Contacts between the two chains:
Residue Y424 in protein 1 is in contact with residue I15 in protein 2 (closest heavy-atom distance 3.7 Å).
Residue L330 in protein 1 interacts with residue F29 in protein 2 (closest heavy-atom distance 3.7 Å).
Residue S250 in protein 1 interacts with residue E64 in protein 2 (closest heavy-atom distance 2.8 Å).
Residue K333 in protein 1 interacts with residue F29 in protein 2 (closest heavy-atom distance 3.7 Å).
Residue S373 in protein 1 contacts residue N26 in protein 2 (closest heavy-atom distance 3.8 Å).
Residue R412 in protein 1 is in contact with residue H52 in protein 2 (closest heavy-atom distance 3.3 Å).
Residue V320 in protein 1 interacts with residue L42 in protein 2 (closest heavy-atom distance 3.5 Å).
Residue V334 in protein 1 is in contact with residue Q31 in protein 2 (closest heavy-atom distance 3.6 Å).
Residue P92 in protein 1 interacts with residue Y72 in protein 2 (closest heavy-atom distance 3.5 Å).
Residue V324 in protein 1 interacts with residue L42 in protein 2 (closest heavy-atom distance 3.8 Å).
Residue E247 in protein 1 contacts residue H67 in protein 2 (closest heavy-atom distance 3.2 Å).
Residue E338 in protein 1 contacts residue Q31 in protein 2 (closest heavy-atom distance 3.9 Å).
Residue Y381 in protein 1 interacts with residue F29 in protein 2 (closest heavy-atom distance 3.9 Å).
Residue L330 in protein 1 interacts with residue L27 in protein 2 (closest heavy-atom distance 3.8 Å).
Residue K326 in protein 1 interacts with residue E25 in protein 2 (closest heavy-atom distance 3.6 Å).
Residue E321 in protein 1 contacts residue Y59 in protein 2 (closest heavy-atom distance 3.9 Å).
Residue A335 in protein 1 interacts with residue Q31 in protein 2 (closest heavy-atom distance 3.6 Å).
Residue K326 in protein 1 contacts residue L27 in protein 2 (closest heavy-atom distance 3.7 Å).
Residue P249 in protein 1 contacts residue E64 in protein 2 (closest heavy-atom distance 3.4 Å).
Residue V334 in protein 1 contacts residue K30 in protein 2 (closest heavy-atom distance 3.7 Å).
Residue L330 in protein 1 is in contact with residue N35 in protein 2 (closest heavy-atom distance 3.7 Å).
Residue T248 in protein 1 is in contact with residue E64 in protein 2 (closest heavy-atom distance 3.5 Å).
Residue F246 in protein 1 interacts with residue N71 in protein 2 (closest heavy-atom distance 3.8 Å).
Residue M327 in protein 1 is in contact with residue N35 in protein 2 (closest heavy-atom distance 3.5 Å).
Residue T316 in protein 1 is in contact with residue W45 in protein 2 (closest heavy-atom distance 3.5 Å).
Residue F331 in protein 1 interacts with residue Q31 in protein 2 (closest heavy-atom distance 3.8 Å).
Residue L317 in protein 1 is in contact with residue W45 in protein 2 (closest heavy-atom distance 3.5 Å).
Residue V334 in protein 1 is in contact with residue F29 in protein 2 (closest heavy-atom distance 3.6 Å).
Residue V320 in protein 1 is in contact with residue Y46 in protein 2 (closest heavy-atom distance 3.7 Å).
Residue I90 in protein 1 is in contact with residue L79 in protein 2 (closest heavy-atom distance 3.8 Å).
Residue M327 in protein 1 contacts residue L27 in protein 2 (closest heavy-atom distance 3.7 Å).
Residue T375 in protein 1 interacts with residue F29 in protein 2 (closest heavy-atom distance 3.9 Å).
Residue I90 in protein 1 is in contact with residue R76 in protein 2 (closest heavy-atom distance 3.5 Å).
Residue T313 in protein 1 contacts residue Q16 in protein 2 (closest heavy-atom distance 3.3 Å).
Residue F246 in protein 1 is in contact with residue H67 in protein 2 (closest heavy-atom distance 3.7 Å).
Residue E247 in protein 1 interacts with residue E64 in protein 2 (closest heavy-atom distance 3.8 Å).
Residue E321 in protein 1 is in contact with residue Y46 in protein 2 (closest heavy-atom distance 2.6 Å).
Residue F331 in protein 1 interacts with residue L36 in protein 2 (closest heavy-atom distance 3.7 Å).
Residue E377 in protein 1 contacts residue F29 in protein 2 (closest heavy-atom distance 3.7 Å).
Residue Y424 in protein 1 contacts residue I14 in protein 2 (closest heavy-atom distance 3.7 Å).
Residue Y413 in protein 1 is in contact with residue H52 in protein 2 (closest heavy-atom distance 3.5 Å).
Residue L330 in protein 1 contacts residue P28 in protein 2 (closest heavy-atom distance 3.7 Å).
Residue F331 in protein 1 interacts with residue N35 in protein 2 (closest heavy-atom distance 3.6 Å).
Residue M327 in protein 1 contacts residue K38 in protein 2 (closest heavy-atom distance 3.9 Å).
Residue Q245 in protein 1 contacts residue H67 in protein 2 (closest heavy-atom distance 3.5 Å).
Residue V324 in protein 1 is in contact with residue Y59 in protein 2 (closest heavy-atom distance 3.3 Å).
Residue Q245 in protein 1 is in contact with residue N71 in protein 2 (closest heavy-atom distance 2.9 Å).
Residue V324 in protein 1 is in contact with residue R43 in protein 2 (closest heavy-atom distance 3.2 Å).
Residue Y413 in protein 1 is in contact with residue Y46 in protein 2 (closest heavy-atom distance 2.9 Å).
Residue K326 in protein 1 contacts residue F24 in protein 2 (closest heavy-atom distance 3.2 Å).
Residue L317 in protein 1 is in contact with residue Y46 in protein 2 (closest heavy-atom distance 3.5 Å).
Residue Y418 in protein 1 is in contact with residue H52 in protein 2 (closest heavy-atom distance 2.4 Å).
Residue N96 in protein 1 contacts residue N68 in protein 2 (closest heavy-atom distance 3.2 Å).
Residue L317 in protein 1 contacts residue N49 in protein 2 (closest heavy-atom distance 3.4 Å).
Residue V312 in protein 1 contacts residue Q16 in protein 2 (closest heavy-atom distance 3.7 Å).
Residue I307 in protein 1 interacts with residue P51 in protein 2 (closest heavy-atom distance 3.7 Å).
Residue E247 in protein 1 contacts residue N68 in protein 2 (closest heavy-atom distance 3.8 Å).
Residue D319 in protein 1 interacts with residue H21 in protein 2 (closest heavy-atom distance 3.2 Å).
Residue D328 in protein 1 contacts residue R43 in protein 2 (closest heavy-atom distance 2.5 Å).
Residue V320 in protein 1 is in contact with residue W45 in protein 2 (closest heavy-atom distance 3.7 Å).

Sequence of protein 1:
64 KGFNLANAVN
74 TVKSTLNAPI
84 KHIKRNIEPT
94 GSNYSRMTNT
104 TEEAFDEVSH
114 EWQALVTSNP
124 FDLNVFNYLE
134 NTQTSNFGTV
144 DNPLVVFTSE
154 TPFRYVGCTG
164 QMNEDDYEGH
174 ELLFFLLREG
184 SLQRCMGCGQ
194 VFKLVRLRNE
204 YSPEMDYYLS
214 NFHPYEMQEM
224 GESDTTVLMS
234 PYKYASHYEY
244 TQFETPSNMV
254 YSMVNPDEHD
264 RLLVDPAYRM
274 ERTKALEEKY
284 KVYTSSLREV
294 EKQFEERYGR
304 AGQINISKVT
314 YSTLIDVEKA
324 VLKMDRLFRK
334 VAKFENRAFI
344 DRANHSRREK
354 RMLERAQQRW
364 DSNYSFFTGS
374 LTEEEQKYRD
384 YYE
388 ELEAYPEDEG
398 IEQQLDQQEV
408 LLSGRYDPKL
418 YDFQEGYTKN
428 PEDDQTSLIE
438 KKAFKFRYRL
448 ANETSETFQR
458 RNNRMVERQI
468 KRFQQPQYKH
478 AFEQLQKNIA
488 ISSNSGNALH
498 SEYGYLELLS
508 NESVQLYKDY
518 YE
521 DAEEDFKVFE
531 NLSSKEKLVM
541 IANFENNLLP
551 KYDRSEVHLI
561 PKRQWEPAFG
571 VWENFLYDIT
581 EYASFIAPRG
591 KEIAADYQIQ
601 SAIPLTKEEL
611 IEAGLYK

This data describes a binding interaction between two proteins.

Sequence of protein 2:
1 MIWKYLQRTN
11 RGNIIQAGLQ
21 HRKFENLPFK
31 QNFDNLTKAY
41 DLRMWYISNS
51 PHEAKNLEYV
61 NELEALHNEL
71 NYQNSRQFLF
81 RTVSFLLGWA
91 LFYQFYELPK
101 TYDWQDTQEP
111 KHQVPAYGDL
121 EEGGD